Interface contacts:
Residue V152 in protein 2 contacts residue G6 in protein 1 (closest heavy-atom distance 3.3 Å).
Residue K146 in protein 2 is in contact with residue V8 in protein 1 (closest heavy-atom distance 4.0 Å).
Residue Y99 in protein 2 is in contact with residue M2 in protein 1 (closest heavy-atom distance 3.3 Å).
Residue T163 in protein 2 interacts with residue S1 in protein 1 (closest heavy-atom distance 4.7 Å).
Residue K66 in protein 2 contacts residue S1 in protein 1 (closest heavy-atom distance 3.3 Å).
Residue R97 in protein 2 contacts residue I7 in protein 1 (closest heavy-atom distance 3.8 Å).
Residue Q155 in protein 2 is in contact with residue G6 in protein 1 (closest heavy-atom distance 2.8 Å).
Residue Y84 in protein 2 contacts residue V10 in protein 1 (closest heavy-atom distance 3.1 Å).
Residue Y159 in protein 2 interacts with residue M2 in protein 1 (closest heavy-atom distance 3.6 Å).
Residue K66 in protein 2 interacts with residue L3 in protein 1 (closest heavy-atom distance 3.4 Å).
Residue K66 in protein 2 contacts residue G4 in protein 1 (closest heavy-atom distance 3.6 Å).
Residue F9 in protein 2 is in contact with residue M2 in protein 1 (closest heavy-atom distance 4.1 Å).
Residue W147 in protein 2 interacts with residue V8 in protein 1 (closest heavy-atom distance 3.3 Å).
Residue H114 in protein 2 contacts residue I7 in protein 1 (closest heavy-atom distance 4.4 Å).
Residue W167 in protein 2 is in contact with residue S1 in protein 1 (closest heavy-atom distance 3.5 Å).
Residue T143 in protein 2 is in contact with residue V10 in protein 1 (closest heavy-atom distance 2.8 Å).
Residue D77 in protein 2 contacts residue V10 in protein 1 (closest heavy-atom distance 2.8 Å).
Residue L81 in protein 2 interacts with residue V10 in protein 1 (closest heavy-atom distance 3.8 Å).
Residue F33 in protein 2 is in contact with residue S1 in protein 1 (closest heavy-atom distance 4.9 Å).
Residue Y116 in protein 2 is in contact with residue V10 in protein 1 (closest heavy-atom distance 3.6 Å).
Residue E63 in protein 2 interacts with residue M2 in protein 1 (closest heavy-atom distance 3.0 Å).
Residue E63 in protein 2 is in contact with residue S1 in protein 1 (closest heavy-atom distance 3.2 Å).
Residue L156 in protein 2 is in contact with residue G6 in protein 1 (closest heavy-atom distance 3.6 Å).
Residue A150 in protein 2 interacts with residue V8 in protein 1 (closest heavy-atom distance 4.8 Å).
Residue M5 in protein 2 is in contact with residue S1 in protein 1 (closest heavy-atom distance 4.1 Å).
Residue W147 in protein 2 contacts residue V10 in protein 1 (closest heavy-atom distance 3.7 Å).
Residue T80 in protein 2 contacts residue V10 in protein 1 (closest heavy-atom distance 3.6 Å).
Residue Y59 in protein 2 is in contact with residue S1 in protein 1 (closest heavy-atom distance 3.9 Å).
Residue T73 in protein 2 contacts residue I7 in protein 1 (closest heavy-atom distance 3.8 Å).
Residue Y99 in protein 2 interacts with residue I7 in protein 1 (closest heavy-atom distance 4.6 Å).
Residue Y99 in protein 2 is in contact with residue L3 in protein 1 (closest heavy-atom distance 3.1 Å).
Residue Y123 in protein 2 is in contact with residue V10 in protein 1 (closest heavy-atom distance 4.2 Å).
Residue H70 in protein 2 interacts with residue L3 in protein 1 (closest heavy-atom distance 3.2 Å).
Residue Y159 in protein 2 is in contact with residue L3 in protein 1 (closest heavy-atom distance 3.4 Å).
Residue H70 in protein 2 interacts with residue I7 in protein 1 (closest heavy-atom distance 3.7 Å).
Residue L156 in protein 2 is in contact with residue I5 in protein 1 (closest heavy-atom distance 4.2 Å).
Residue L156 in protein 2 interacts with residue L3 in protein 1 (closest heavy-atom distance 3.6 Å).
Residue Y159 in protein 2 is in contact with residue S1 in protein 1 (closest heavy-atom distance 2.6 Å).
Residue K146 in protein 2 is in contact with residue V10 in protein 1 (closest heavy-atom distance 3.5 Å).
Residue V152 in protein 2 is in contact with residue V8 in protein 1 (closest heavy-atom distance 3.7 Å).
Residue Q155 in protein 2 contacts residue I5 in protein 1 (closest heavy-atom distance 3.3 Å).
Residue T73 in protein 2 interacts with residue V8 in protein 1 (closest heavy-atom distance 3.9 Å).
Residue A69 in protein 2 contacts residue I7 in protein 1 (closest heavy-atom distance 4.8 Å).
Residue R97 in protein 2 interacts with residue V8 in protein 1 (closest heavy-atom distance 4.5 Å).
Residue A158 in protein 2 contacts residue I5 in protein 1 (closest heavy-atom distance 4.8 Å).
Residue Y7 in protein 2 interacts with residue M2 in protein 1 (closest heavy-atom distance 3.5 Å).
Residue K146 in protein 2 contacts residue P9 in protein 1 (closest heavy-atom distance 2.8 Å).
Residue M45 in protein 2 is in contact with residue M2 in protein 1 (closest heavy-atom distance 3.6 Å).
Residue H70 in protein 2 contacts residue M2 in protein 1 (closest heavy-atom distance 3.9 Å).
Residue D77 in protein 2 contacts residue V8 in protein 1 (closest heavy-atom distance 4.7 Å).
Residue T73 in protein 2 is in contact with residue P9 in protein 1 (closest heavy-atom distance 3.8 Å).
Residue K66 in protein 2 contacts residue M2 in protein 1 (closest heavy-atom distance 3.0 Å).
Residue D77 in protein 2 interacts with residue P9 in protein 1 (closest heavy-atom distance 3.2 Å).
Residue W147 in protein 2 is in contact with residue P9 in protein 1 (closest heavy-atom distance 3.1 Å).
Residue H114 in protein 2 interacts with residue L3 in protein 1 (closest heavy-atom distance 4.2 Å).
Residue V76 in protein 2 interacts with residue P9 in protein 1 (closest heavy-atom distance 4.2 Å).
Residue Q155 in protein 2 is in contact with residue L3 in protein 1 (closest heavy-atom distance 4.8 Å).
Residue Y171 in protein 2 is in contact with residue S1 in protein 1 (closest heavy-atom distance 2.7 Å).
Residue Y7 in protein 2 contacts residue S1 in protein 1 (closest heavy-atom distance 2.8 Å).
Residue V67 in protein 2 contacts residue M2 in protein 1 (closest heavy-atom distance 3.6 Å).

This data describes a binding interaction between two proteins.

Sequence of protein 2:
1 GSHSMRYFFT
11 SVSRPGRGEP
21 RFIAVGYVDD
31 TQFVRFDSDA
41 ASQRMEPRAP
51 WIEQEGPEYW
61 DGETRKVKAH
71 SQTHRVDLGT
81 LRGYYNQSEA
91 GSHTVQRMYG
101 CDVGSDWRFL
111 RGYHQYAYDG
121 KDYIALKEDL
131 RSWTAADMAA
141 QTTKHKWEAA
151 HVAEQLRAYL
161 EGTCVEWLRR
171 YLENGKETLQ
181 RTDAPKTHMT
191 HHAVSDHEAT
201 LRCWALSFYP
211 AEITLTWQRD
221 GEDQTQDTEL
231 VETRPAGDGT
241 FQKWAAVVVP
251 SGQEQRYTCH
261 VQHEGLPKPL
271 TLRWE

Sequence of protein 1:
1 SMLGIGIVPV